Sequence of the first protein:
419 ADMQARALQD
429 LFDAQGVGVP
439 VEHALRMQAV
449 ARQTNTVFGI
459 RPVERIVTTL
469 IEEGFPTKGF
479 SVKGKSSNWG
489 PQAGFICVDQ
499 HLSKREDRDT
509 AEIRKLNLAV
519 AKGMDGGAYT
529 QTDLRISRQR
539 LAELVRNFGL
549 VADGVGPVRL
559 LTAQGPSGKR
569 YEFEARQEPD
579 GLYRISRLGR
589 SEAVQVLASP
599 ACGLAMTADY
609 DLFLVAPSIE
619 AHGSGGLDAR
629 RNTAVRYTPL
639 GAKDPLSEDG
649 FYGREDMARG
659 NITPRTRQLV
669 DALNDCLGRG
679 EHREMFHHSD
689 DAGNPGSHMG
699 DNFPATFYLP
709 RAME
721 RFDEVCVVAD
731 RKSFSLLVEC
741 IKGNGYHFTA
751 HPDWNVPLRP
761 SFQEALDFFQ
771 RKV

Sequence of the second protein:
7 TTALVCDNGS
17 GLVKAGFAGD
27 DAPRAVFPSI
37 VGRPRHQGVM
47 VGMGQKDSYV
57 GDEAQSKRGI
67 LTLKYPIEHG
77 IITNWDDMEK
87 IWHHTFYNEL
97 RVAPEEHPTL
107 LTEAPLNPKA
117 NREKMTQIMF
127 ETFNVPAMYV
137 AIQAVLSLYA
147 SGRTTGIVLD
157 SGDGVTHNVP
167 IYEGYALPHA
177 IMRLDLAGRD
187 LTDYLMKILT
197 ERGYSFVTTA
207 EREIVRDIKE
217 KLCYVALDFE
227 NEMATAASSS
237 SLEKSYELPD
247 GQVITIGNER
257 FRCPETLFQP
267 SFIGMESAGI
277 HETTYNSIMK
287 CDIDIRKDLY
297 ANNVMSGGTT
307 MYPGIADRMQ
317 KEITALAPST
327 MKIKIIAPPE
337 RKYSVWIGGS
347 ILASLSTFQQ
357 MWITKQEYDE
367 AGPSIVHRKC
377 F

This data describes a binding interaction between two proteins.

Residue-level contacts at the interface:
Residue D27 in the second protein is in contact with residue R759 in the first protein (closest heavy-atom distance 3.0 Å).
Residue I347 in the second protein is in contact with residue F762 in the first protein (closest heavy-atom distance 3.5 Å).
Residue Y339 in the second protein interacts with residue G621 in the first protein (closest heavy-atom distance 3.9 Å).
Residue E95 in the second protein is in contact with residue T631 in the first protein (closest heavy-atom distance 2.6 Å).
Residue R97 in the second protein is in contact with residue A632 in the first protein (closest heavy-atom distance 3.8 Å).
Residue I347 in the second protein contacts residue F769 in the first protein (closest heavy-atom distance 4.0 Å).
Residue E95 in the second protein is in contact with residue A632 in the first protein (closest heavy-atom distance 3.1 Å).
Residue R97 in the second protein interacts with residue Y635 in the first protein (closest heavy-atom distance 3.9 Å).
Residue A99 in the second protein contacts residue L638 in the first protein (closest heavy-atom distance 3.7 Å).
Residue D27 in the second protein is in contact with residue K742 in the first protein (closest heavy-atom distance 3.1 Å).
Residue A28 in the second protein interacts with residue H747 in the first protein (closest heavy-atom distance 3.1 Å).
Residue G148 in the second protein contacts residue F768 in the first protein (closest heavy-atom distance 3.8 Å).
Residue T150 in the second protein interacts with residue V773 in the first protein (closest heavy-atom distance 3.8 Å).
Residue D27 in the second protein interacts with residue H747 in the first protein (closest heavy-atom distance 3.7 Å).
Residue Y93 in the second protein contacts residue L638 in the first protein (closest heavy-atom distance 3.5 Å).
Residue D58 in the second protein contacts residue A627 in the first protein (closest heavy-atom distance 3.3 Å).
Residue I343 in the second protein interacts with residue R759 in the first protein (closest heavy-atom distance 3.1 Å).
Residue Y339 in the second protein contacts residue H620 in the first protein (closest heavy-atom distance 3.0 Å).
Residue Y93 in the second protein contacts residue P643 in the first protein (closest heavy-atom distance 3.5 Å).
Residue L351 in the second protein interacts with residue F769 in the first protein (closest heavy-atom distance 3.6 Å).
Residue D26 in the second protein is in contact with residue F762 in the first protein (closest heavy-atom distance 3.9 Å).
Residue R97 in the second protein interacts with residue T636 in the first protein (closest heavy-atom distance 3.0 Å).
Residue S346 in the second protein is in contact with residue F762 in the first protein (closest heavy-atom distance 3.8 Å).
Residue S352 in the second protein interacts with residue Q770 in the first protein (closest heavy-atom distance 4.0 Å).
Residue M307 in the second protein contacts residue E618 in the first protein (closest heavy-atom distance 3.8 Å).
Residue N94 in the second protein is in contact with residue R652 in the first protein (closest heavy-atom distance 2.7 Å).
Residue G148 in the second protein interacts with residue A765 in the first protein (closest heavy-atom distance 3.6 Å).
Residue T150 in the second protein interacts with residue F768 in the first protein (closest heavy-atom distance 3.9 Å).
Residue E336 in the second protein contacts residue R759 in the first protein (closest heavy-atom distance 2.5 Å).
Residue Y145 in the second protein contacts residue F769 in the first protein (closest heavy-atom distance 3.7 Å).
Residue P335 in the second protein interacts with residue I617 in the first protein (closest heavy-atom distance 3.8 Å).
Residue I347 in the second protein interacts with residue L766 in the first protein (closest heavy-atom distance 3.6 Å).
Residue E216 in the second protein contacts residue G623 in the first protein (closest heavy-atom distance 4.0 Å).
Residue K338 in the second protein is in contact with residue S622 in the first protein (closest heavy-atom distance 3.2 Å).
Residue R30 in the second protein interacts with residue P752 in the first protein (closest heavy-atom distance 4.0 Å).
Residue R30 in the second protein contacts residue A750 in the first protein (closest heavy-atom distance 3.0 Å).
Residue A31 in the second protein is in contact with residue T631 in the first protein (closest heavy-atom distance 4.0 Å).
Residue P29 in the second protein is in contact with residue T749 in the first protein (closest heavy-atom distance 3.7 Å).
Residue T353 in the second protein interacts with residue K772 in the first protein (closest heavy-atom distance 3.7 Å).
Residue V98 in the second protein is in contact with residue L638 in the first protein (closest heavy-atom distance 3.9 Å).
Residue E336 in the second protein contacts residue S761 in the first protein (closest heavy-atom distance 2.7 Å).
Residue Y145 in the second protein interacts with residue A765 in the first protein (closest heavy-atom distance 3.6 Å).
Residue G148 in the second protein interacts with residue F769 in the first protein (closest heavy-atom distance 3.9 Å).
Residue K338 in the second protein interacts with residue H620 in the first protein (closest heavy-atom distance 3.3 Å).
Residue S350 in the second protein is in contact with residue L766 in the first protein (closest heavy-atom distance 4.0 Å).
Residue G25 in the second protein interacts with residue L758 in the first protein (closest heavy-atom distance 3.9 Å).
Residue N94 in the second protein is in contact with residue P643 in the first protein (closest heavy-atom distance 3.6 Å).
Residue I343 in the second protein contacts residue F762 in the first protein (closest heavy-atom distance 3.4 Å).
Residue R97 in the second protein is in contact with residue D642 in the first protein (closest heavy-atom distance 2.4 Å).
Residue P335 in the second protein is in contact with residue E618 in the first protein (closest heavy-atom distance 4.0 Å).
Residue D27 in the second protein interacts with residue F762 in the first protein (closest heavy-atom distance 3.9 Å).
Residue K338 in the second protein interacts with residue E618 in the first protein (closest heavy-atom distance 3.1 Å).
Residue D27 in the second protein interacts with residue L758 in the first protein (closest heavy-atom distance 3.6 Å).
Residue R30 in the second protein is in contact with residue T631 in the first protein (closest heavy-atom distance 3.2 Å).
Residue L96 in the second protein is in contact with residue A632 in the first protein (closest heavy-atom distance 3.2 Å).
Residue R149 in the second protein contacts residue F769 in the first protein (closest heavy-atom distance 3.9 Å).
Residue R97 in the second protein interacts with residue L638 in the first protein (closest heavy-atom distance 3.5 Å).
Residue H89 in the second protein is in contact with residue P643 in the first protein (closest heavy-atom distance 3.9 Å).
Residue S350 in the second protein interacts with residue Q770 in the first protein (closest heavy-atom distance 3.5 Å).
Residue N94 in the second protein contacts residue L644 in the first protein (closest heavy-atom distance 3.3 Å).